Residue-level contacts at the interface:
Residue A107 in protein 2 is in contact with residue R1 in protein 1 (closest heavy-atom distance 3.6 Å).
Residue W110 in protein 2 is in contact with residue C7 in protein 1 (closest heavy-atom distance 3.5 Å).
Residue W110 in protein 2 interacts with residue H4 in protein 1 (closest heavy-atom distance 3.8 Å).
Residue W110 in protein 2 is in contact with residue Q6 in protein 1 (closest heavy-atom distance 4.0 Å).
Residue N108 in protein 2 contacts residue R1 in protein 1 (closest heavy-atom distance 4.6 Å).

Sequence of protein 1:
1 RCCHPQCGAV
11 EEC

The following describes two proteins that form a bound complex.

Sequence of protein 2:
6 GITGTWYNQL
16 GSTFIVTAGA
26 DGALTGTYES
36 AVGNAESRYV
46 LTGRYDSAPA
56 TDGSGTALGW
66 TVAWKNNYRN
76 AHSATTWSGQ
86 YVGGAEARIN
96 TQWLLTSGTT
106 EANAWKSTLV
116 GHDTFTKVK